Sequence of the second protein:
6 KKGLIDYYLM

These two protein chains interact to form a complex.

Sequence of the first protein:
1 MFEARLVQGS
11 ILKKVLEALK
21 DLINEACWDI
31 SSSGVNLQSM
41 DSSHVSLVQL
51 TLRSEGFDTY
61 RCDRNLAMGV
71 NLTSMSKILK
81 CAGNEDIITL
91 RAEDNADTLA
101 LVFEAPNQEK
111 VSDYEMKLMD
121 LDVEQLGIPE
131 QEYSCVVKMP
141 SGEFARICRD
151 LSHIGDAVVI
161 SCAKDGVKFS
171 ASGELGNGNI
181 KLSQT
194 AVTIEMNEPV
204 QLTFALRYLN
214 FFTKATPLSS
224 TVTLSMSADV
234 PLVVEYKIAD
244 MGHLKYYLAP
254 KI

Interface contacts:
Residue L47 in the first protein is in contact with residue L14 in the second protein (closest heavy-atom distance 4.3 Å).
Residue M40 in the first protein interacts with residue L14 in the second protein (closest heavy-atom distance 4.4 Å).
Residue P253 in the first protein contacts residue K7 in the second protein (closest heavy-atom distance 3.8 Å).
Residue P253 in the first protein contacts residue Y13 in the second protein (closest heavy-atom distance 3.1 Å).
Residue S46 in the first protein interacts with residue I10 in the second protein (closest heavy-atom distance 3.7 Å).
Residue P129 in the first protein interacts with residue L14 in the second protein (closest heavy-atom distance 4.8 Å).
Residue A252 in the first protein contacts residue L9 in the second protein (closest heavy-atom distance 3.9 Å).
Residue H44 in the first protein interacts with residue D11 in the second protein (closest heavy-atom distance 3.1 Å).
Residue V45 in the first protein is in contact with residue L9 in the second protein (closest heavy-atom distance 4.4 Å).
Residue D232 in the first protein interacts with residue Y13 in the second protein (closest heavy-atom distance 3.7 Å).
Residue H44 in the first protein contacts residue L9 in the second protein (closest heavy-atom distance 3.5 Å).
Residue D232 in the first protein contacts residue K7 in the second protein (closest heavy-atom distance 5.0 Å).
Residue A252 in the first protein is in contact with residue K7 in the second protein (closest heavy-atom distance 4.1 Å).
Residue G127 in the first protein contacts residue L14 in the second protein (closest heavy-atom distance 3.5 Å).
Residue I128 in the first protein interacts with residue M15 in the second protein (closest heavy-atom distance 4.7 Å).
Residue H44 in the first protein is in contact with residue G8 in the second protein (closest heavy-atom distance 4.8 Å).
Residue L251 in the first protein is in contact with residue I10 in the second protein (closest heavy-atom distance 4.2 Å).
Residue P234 in the first protein interacts with residue Y13 in the second protein (closest heavy-atom distance 3.4 Å).
Residue G127 in the first protein contacts residue M15 in the second protein (closest heavy-atom distance 2.9 Å).
Residue P253 in the first protein contacts residue G8 in the second protein (closest heavy-atom distance 3.5 Å).
Residue A252 in the first protein contacts residue G8 in the second protein (closest heavy-atom distance 3.4 Å).
Residue A252 in the first protein contacts residue I10 in the second protein (closest heavy-atom distance 3.8 Å).
Residue S43 in the first protein interacts with residue L9 in the second protein (closest heavy-atom distance 3.6 Å).
Residue I255 in the first protein interacts with residue G8 in the second protein (closest heavy-atom distance 3.1 Å).
Residue V45 in the first protein interacts with residue I10 in the second protein (closest heavy-atom distance 3.2 Å).
Residue V45 in the first protein contacts residue G8 in the second protein (closest heavy-atom distance 3.4 Å).
Residue G127 in the first protein interacts with residue Y13 in the second protein (closest heavy-atom distance 4.9 Å).
Residue P129 in the first protein interacts with residue M15 in the second protein (closest heavy-atom distance 4.5 Å).
Residue L126 in the first protein is in contact with residue L14 in the second protein (closest heavy-atom distance 4.1 Å).
Residue V233 in the first protein is in contact with residue Y13 in the second protein (closest heavy-atom distance 4.2 Å).
Residue I255 in the first protein is in contact with residue K7 in the second protein (closest heavy-atom distance 3.0 Å).
Residue M40 in the first protein is in contact with residue D11 in the second protein (closest heavy-atom distance 3.7 Å).
Residue P129 in the first protein interacts with residue Y13 in the second protein (closest heavy-atom distance 3.6 Å).
Residue L47 in the first protein contacts residue I10 in the second protein (closest heavy-atom distance 4.1 Å).
Residue H44 in the first protein is in contact with residue I10 in the second protein (closest heavy-atom distance 2.7 Å).
Residue Y250 in the first protein contacts residue I10 in the second protein (closest heavy-atom distance 4.0 Å).
Residue A252 in the first protein interacts with residue Y13 in the second protein (closest heavy-atom distance 4.2 Å).
Residue L126 in the first protein interacts with residue M15 in the second protein (closest heavy-atom distance 3.6 Å).
Residue I128 in the first protein is in contact with residue L14 in the second protein (closest heavy-atom distance 4.5 Å).
Residue M40 in the first protein is in contact with residue I10 in the second protein (closest heavy-atom distance 3.3 Å).
Residue P234 in the first protein contacts residue I10 in the second protein (closest heavy-atom distance 3.9 Å).